Interface contacts:
Residue G176 in chain B interacts with residue P46 in chain A (closest heavy-atom distance 4.8 Å).

Sequence of chain A:
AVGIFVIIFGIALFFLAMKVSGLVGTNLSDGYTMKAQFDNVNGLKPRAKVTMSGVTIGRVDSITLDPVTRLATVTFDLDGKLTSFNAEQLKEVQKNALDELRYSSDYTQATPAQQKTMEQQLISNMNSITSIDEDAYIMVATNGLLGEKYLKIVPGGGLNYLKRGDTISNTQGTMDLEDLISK

These two protein chains interact to form a complex.

Sequence of chain B:
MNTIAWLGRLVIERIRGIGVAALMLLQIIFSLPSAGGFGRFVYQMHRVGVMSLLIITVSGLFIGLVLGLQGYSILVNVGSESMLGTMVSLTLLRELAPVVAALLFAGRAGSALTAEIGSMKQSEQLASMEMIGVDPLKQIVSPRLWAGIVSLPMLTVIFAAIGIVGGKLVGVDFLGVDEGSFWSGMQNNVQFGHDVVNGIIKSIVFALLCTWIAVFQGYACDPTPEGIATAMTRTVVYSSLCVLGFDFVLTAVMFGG